Sequence of chain B:
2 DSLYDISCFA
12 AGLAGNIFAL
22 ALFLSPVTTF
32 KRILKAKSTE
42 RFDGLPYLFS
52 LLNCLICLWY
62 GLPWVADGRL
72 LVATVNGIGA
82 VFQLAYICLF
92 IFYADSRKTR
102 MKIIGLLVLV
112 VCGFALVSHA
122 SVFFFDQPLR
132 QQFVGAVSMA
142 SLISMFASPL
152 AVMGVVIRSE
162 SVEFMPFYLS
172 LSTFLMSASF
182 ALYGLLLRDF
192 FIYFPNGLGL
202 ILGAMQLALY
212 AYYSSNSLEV

Sequence of chain A:
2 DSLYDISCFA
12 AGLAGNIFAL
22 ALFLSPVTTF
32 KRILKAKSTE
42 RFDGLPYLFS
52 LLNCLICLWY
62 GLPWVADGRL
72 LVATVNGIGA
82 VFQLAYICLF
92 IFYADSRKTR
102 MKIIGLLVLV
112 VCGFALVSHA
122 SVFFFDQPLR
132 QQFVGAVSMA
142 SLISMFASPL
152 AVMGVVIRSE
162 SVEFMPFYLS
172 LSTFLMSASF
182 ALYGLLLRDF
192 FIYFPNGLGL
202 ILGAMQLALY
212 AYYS

These two protein chains interact to form a complex.

Residue-level contacts at the interface:
Residue Y213 in chain B contacts residue R98 in chain A (closest heavy-atom distance 2.9 Å).
Residue L199 in chain B contacts residue G114 in chain A (closest heavy-atom distance 4.7 Å).
Residue R159 in chain B interacts with residue K99 in chain A (closest heavy-atom distance 3.2 Å).
Residue F191 in chain B interacts with residue F125 in chain A (closest heavy-atom distance 3.7 Å).
Residue M206 in chain B contacts residue L107 in chain A (closest heavy-atom distance 4.7 Å).
Residue G198 in chain B is in contact with residue L117 in chain A (closest heavy-atom distance 3.8 Å).
Residue D190 in chain B interacts with residue F125 in chain A (closest heavy-atom distance 3.6 Å).
Residue I158 in chain B is in contact with residue M102 in chain A (closest heavy-atom distance 3.5 Å).
Residue Y214 in chain B interacts with residue M102 in chain A (closest heavy-atom distance 3.4 Å).
Residue F191 in chain B is in contact with residue A121 in chain A (closest heavy-atom distance 3.5 Å).
Residue Y213 in chain B contacts residue R101 in chain A (closest heavy-atom distance 4.0 Å).
Residue N217 in chain B interacts with residue R98 in chain A (closest heavy-atom distance 3.0 Å).
Residue F191 in chain B contacts residue F126 in chain A (closest heavy-atom distance 4.0 Å).
Residue R159 in chain B contacts residue K103 in chain A (closest heavy-atom distance 4.2 Å).
Residue F191 in chain B is in contact with residue F134 in chain A (closest heavy-atom distance 3.5 Å).
Residue I202 in chain B is in contact with residue C113 in chain A (closest heavy-atom distance 3.4 Å).
Residue R189 in chain B contacts residue F124 in chain A (closest heavy-atom distance 4.0 Å).
Residue Y213 in chain B contacts residue M102 in chain A (closest heavy-atom distance 4.7 Å).
Residue F195 in chain B is in contact with residue A121 in chain A (closest heavy-atom distance 4.6 Å).
Residue M206 in chain B contacts residue G106 in chain A (closest heavy-atom distance 3.4 Å).
Residue R189 in chain B interacts with residue F126 in chain A (closest heavy-atom distance 3.9 Å).
Residue Y194 in chain B contacts residue H120 in chain A (closest heavy-atom distance 3.8 Å).
Residue M206 in chain B interacts with residue L110 in chain A (closest heavy-atom distance 3.8 Å).
Residue Y194 in chain B is in contact with residue L117 in chain A (closest heavy-atom distance 3.2 Å).
Residue F195 in chain B contacts residue L117 in chain A (closest heavy-atom distance 3.8 Å).
Residue I202 in chain B contacts residue L117 in chain A (closest heavy-atom distance 4.2 Å).
Residue L151 in chain B contacts residue L107 in chain A (closest heavy-atom distance 4.5 Å).
Residue I202 in chain B contacts residue L110 in chain A (closest heavy-atom distance 4.7 Å).
Residue L151 in chain B contacts residue L110 in chain A (closest heavy-atom distance 4.3 Å).
Residue M206 in chain B contacts residue V109 in chain A (closest heavy-atom distance 4.3 Å).
Residue Y214 in chain B is in contact with residue R98 in chain A (closest heavy-atom distance 3.9 Å).
Residue L203 in chain B contacts residue L110 in chain A (closest heavy-atom distance 4.5 Å).
Residue F195 in chain B is in contact with residue V118 in chain A (closest heavy-atom distance 3.8 Å).
Residue I202 in chain B contacts residue G114 in chain A (closest heavy-atom distance 4.0 Å).
Residue L186 in chain B interacts with residue H120 in chain A (closest heavy-atom distance 5.0 Å).
Residue L186 in chain B contacts residue F125 in chain A (closest heavy-atom distance 3.8 Å).
Residue L199 in chain B is in contact with residue L117 in chain A (closest heavy-atom distance 3.6 Å).
Residue Y194 in chain B interacts with residue A121 in chain A (closest heavy-atom distance 4.2 Å).
Residue Y194 in chain B interacts with residue F125 in chain A (closest heavy-atom distance 3.2 Å).
Residue L186 in chain B interacts with residue F124 in chain A (closest heavy-atom distance 3.4 Å).
Residue L210 in chain B interacts with residue M102 in chain A (closest heavy-atom distance 3.8 Å).
Residue I158 in chain B interacts with residue K103 in chain A (closest heavy-atom distance 4.0 Å).
Residue I158 in chain B interacts with residue K99 in chain A (closest heavy-atom distance 3.6 Å).
Residue G185 in chain B interacts with residue F125 in chain A (closest heavy-atom distance 4.2 Å).
Residue R189 in chain B interacts with residue F125 in chain A (closest heavy-atom distance 2.4 Å).